Contacts between the two chains:
Residue R140 in chain B interacts with residue T132 in chain A (closest heavy-atom distance 3.8 Å).
Residue N139 in chain B is in contact with residue T132 in chain A (closest heavy-atom distance 4.4 Å).
Residue K150 in chain B interacts with residue S106 in chain A (closest heavy-atom distance 3.1 Å).
Residue E196 in chain B contacts residue H126 in chain A (closest heavy-atom distance 3.4 Å).
Residue E112 in chain B interacts with residue R176 in chain A (closest heavy-atom distance 4.3 Å).
Residue P113 in chain B contacts residue R112 in chain A (closest heavy-atom distance 4.1 Å).
Residue L143 in chain B interacts with residue I124 in chain A (closest heavy-atom distance 3.5 Å).
Residue E112 in chain B interacts with residue T115 in chain A (closest heavy-atom distance 3.8 Å).
Residue R110 in chain B interacts with residue L116 in chain A (closest heavy-atom distance 2.9 Å).
Residue W146 in chain B is in contact with residue W128 in chain A (closest heavy-atom distance 3.5 Å).
Residue L111 in chain B contacts residue V121 in chain A (closest heavy-atom distance 4.6 Å).
Residue H136 in chain B interacts with residue A133 in chain A (closest heavy-atom distance 5.0 Å).
Residue R110 in chain B is in contact with residue T115 in chain A (closest heavy-atom distance 3.4 Å).
Residue N154 in chain B contacts residue C107 in chain A (closest heavy-atom distance 3.4 Å).
Residue N139 in chain B interacts with residue W128 in chain A (closest heavy-atom distance 3.9 Å).
Residue V138 in chain B interacts with residue T132 in chain A (closest heavy-atom distance 4.8 Å).
Residue K150 in chain B contacts residue Y119 in chain A (closest heavy-atom distance 4.9 Å).
Residue N142 in chain B interacts with residue W128 in chain A (closest heavy-atom distance 4.2 Å).
Residue N154 in chain B is in contact with residue P105 in chain A (closest heavy-atom distance 3.3 Å).
Residue K150 in chain B is in contact with residue C107 in chain A (closest heavy-atom distance 4.0 Å).
Residue L111 in chain B interacts with residue T115 in chain A (closest heavy-atom distance 3.5 Å).
Residue W146 in chain B interacts with residue I127 in chain A (closest heavy-atom distance 3.1 Å).
Residue L147 in chain B interacts with residue V121 in chain A (closest heavy-atom distance 4.1 Å).
Residue S32 in chain B interacts with residue W128 in chain A (closest heavy-atom distance 4.1 Å).
Residue N154 in chain B is in contact with residue S106 in chain A (closest heavy-atom distance 4.3 Å).
Residue K195 in chain B interacts with residue H131 in chain A (closest heavy-atom distance 3.5 Å).
Residue S151 in chain B interacts with residue S106 in chain A (closest heavy-atom distance 3.5 Å).
Residue K150 in chain B interacts with residue C120 in chain A (closest heavy-atom distance 3.7 Å).
Residue L147 in chain B is in contact with residue L116 in chain A (closest heavy-atom distance 3.9 Å).
Residue S151 in chain B contacts residue P105 in chain A (closest heavy-atom distance 3.9 Å).
Residue L147 in chain B contacts residue S106 in chain A (closest heavy-atom distance 4.1 Å).
Residue N154 in chain B is in contact with residue G108 in chain A (closest heavy-atom distance 4.5 Å).
Residue L111 in chain B contacts residue M118 in chain A (closest heavy-atom distance 3.4 Å).
Residue T166 in chain B is in contact with residue P105 in chain A (closest heavy-atom distance 4.7 Å).
Residue V192 in chain B contacts residue I127 in chain A (closest heavy-atom distance 3.8 Å).
Residue E196 in chain B contacts residue Q123 in chain A (closest heavy-atom distance 3.8 Å).
Residue E112 in chain B contacts residue M118 in chain A (closest heavy-atom distance 3.4 Å).
Residue V138 in chain B is in contact with residue H131 in chain A (closest heavy-atom distance 3.4 Å).
Residue T137 in chain B interacts with residue H131 in chain A (closest heavy-atom distance 3.5 Å).
Residue H136 in chain B interacts with residue T132 in chain A (closest heavy-atom distance 3.6 Å).
Residue G141 in chain B contacts residue W128 in chain A (closest heavy-atom distance 3.2 Å).
Residue W146 in chain B interacts with residue I124 in chain A (closest heavy-atom distance 3.8 Å).
Residue L147 in chain B contacts residue C120 in chain A (closest heavy-atom distance 3.7 Å).
Residue E196 in chain B interacts with residue I127 in chain A (closest heavy-atom distance 3.5 Å).
Residue H136 in chain B is in contact with residue H131 in chain A (closest heavy-atom distance 3.2 Å).
Residue D155 in chain B contacts residue P105 in chain A (closest heavy-atom distance 3.9 Å).
Residue L143 in chain B is in contact with residue L116 in chain A (closest heavy-atom distance 3.6 Å).
Residue L143 in chain B is in contact with residue V121 in chain A (closest heavy-atom distance 3.8 Å).
Residue L143 in chain B interacts with residue W128 in chain A (closest heavy-atom distance 3.9 Å).
Residue L147 in chain B interacts with residue I124 in chain A (closest heavy-atom distance 3.4 Å).
Residue R140 in chain B contacts residue W128 in chain A (closest heavy-atom distance 3.7 Å).
Residue V192 in chain B is in contact with residue H131 in chain A (closest heavy-atom distance 4.1 Å).
Residue R110 in chain B contacts residue N114 in chain A (closest heavy-atom distance 3.5 Å).
Residue L193 in chain B interacts with residue I127 in chain A (closest heavy-atom distance 4.2 Å).
Residue M197 in chain B interacts with residue Q123 in chain A (closest heavy-atom distance 4.3 Å).
Residue K150 in chain B contacts residue Q123 in chain A (closest heavy-atom distance 3.0 Å).
Residue V123 in chain B is in contact with residue L116 in chain A (closest heavy-atom distance 4.6 Å).
Residue L109 in chain B is in contact with residue L116 in chain A (closest heavy-atom distance 3.5 Å).
Residue L111 in chain B is in contact with residue L116 in chain A (closest heavy-atom distance 4.0 Å).
Residue E112 in chain B is in contact with residue R112 in chain A (closest heavy-atom distance 3.0 Å).

The following describes two proteins that form a bound complex.

Sequence of chain A:
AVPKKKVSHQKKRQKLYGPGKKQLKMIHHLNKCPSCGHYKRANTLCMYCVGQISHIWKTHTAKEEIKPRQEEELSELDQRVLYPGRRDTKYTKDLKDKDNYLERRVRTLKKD

Sequence of chain B:
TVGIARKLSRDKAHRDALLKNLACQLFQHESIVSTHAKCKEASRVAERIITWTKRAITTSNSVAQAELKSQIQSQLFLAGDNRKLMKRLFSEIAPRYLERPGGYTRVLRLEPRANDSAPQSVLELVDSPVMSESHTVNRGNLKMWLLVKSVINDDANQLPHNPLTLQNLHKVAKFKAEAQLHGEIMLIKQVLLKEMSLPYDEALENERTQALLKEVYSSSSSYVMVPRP